These two protein chains interact to form a complex.

Interface contacts:
Residue L108 in chain A contacts residue C1 in chain B (closest heavy-atom distance 4.7 Å).
Residue P13 in chain A is in contact with residue A5 in chain B (closest heavy-atom distance 4.9 Å).
Residue W14 in chain A contacts residue G2 in chain B (closest heavy-atom distance 3.9 Å).
Residue S11 in chain A is in contact with residue Q7 in chain B (closest heavy-atom distance 3.8 Å).
Residue W12 in chain A interacts with residue S11 in chain B (closest heavy-atom distance 4.0 Å).
Residue Q101 in chain A interacts with residue A5 in chain B (closest heavy-atom distance 3.0 Å).
Residue S104 in chain A contacts residue V3 in chain B (closest heavy-atom distance 4.6 Å).
Residue E5 in chain A interacts with residue S11 in chain B (closest heavy-atom distance 2.9 Å).
Residue W12 in chain A is in contact with residue P8 in chain B (closest heavy-atom distance 3.5 Å).
Residue P13 in chain A is in contact with residue P4 in chain B (closest heavy-atom distance 3.4 Å).
Residue W14 in chain A is in contact with residue P4 in chain B (closest heavy-atom distance 4.5 Å).
Residue T102 in chain A contacts residue A5 in chain B (closest heavy-atom distance 5.0 Å).
Residue E5 in chain A contacts residue L10 in chain B (closest heavy-atom distance 3.1 Å).
Residue V8 in chain A contacts residue I6 in chain B (closest heavy-atom distance 4.0 Å).
Residue A105 in chain A is in contact with residue V3 in chain B (closest heavy-atom distance 4.9 Å).
Residue V8 in chain A is in contact with residue Q7 in chain B (closest heavy-atom distance 4.6 Å).
Residue G10 in chain A is in contact with residue I6 in chain B (closest heavy-atom distance 3.6 Å).
Residue C107 in chain A is in contact with residue G2 in chain B (closest heavy-atom distance 3.5 Å).
Residue V8 in chain A contacts residue P8 in chain B (closest heavy-atom distance 4.9 Å).
Residue C107 in chain A contacts residue C1 in chain B (closest heavy-atom distance 2.0 Å).
Residue G10 in chain A contacts residue P4 in chain B (closest heavy-atom distance 4.4 Å).
Residue A105 in chain A contacts residue C1 in chain B (closest heavy-atom distance 3.5 Å).
Residue Q101 in chain A is in contact with residue I6 in chain B (closest heavy-atom distance 4.3 Å).
Residue S104 in chain A is in contact with residue A5 in chain B (closest heavy-atom distance 4.9 Å).
Residue V106 in chain A interacts with residue G2 in chain B (closest heavy-atom distance 4.0 Å).
Residue P9 in chain A interacts with residue I6 in chain B (closest heavy-atom distance 3.5 Å).
Residue V8 in chain A interacts with residue V9 in chain B (closest heavy-atom distance 3.0 Å).
Residue T102 in chain A is in contact with residue I6 in chain B (closest heavy-atom distance 4.5 Å).
Residue S11 in chain A contacts residue I6 in chain B (closest heavy-atom distance 3.2 Å).
Residue V106 in chain A contacts residue C1 in chain B (closest heavy-atom distance 3.5 Å).
Residue S11 in chain A contacts residue V9 in chain B (closest heavy-atom distance 4.7 Å).
Residue A105 in chain A is in contact with residue G2 in chain B (closest heavy-atom distance 3.0 Å).
Residue E5 in chain A interacts with residue V9 in chain B (closest heavy-atom distance 4.1 Å).
Residue S104 in chain A contacts residue P4 in chain B (closest heavy-atom distance 4.8 Å).
Residue S11 in chain A interacts with residue P8 in chain B (closest heavy-atom distance 3.1 Å).
Residue S11 in chain A interacts with residue P4 in chain B (closest heavy-atom distance 3.4 Å).
Residue W14 in chain A is in contact with residue V3 in chain B (closest heavy-atom distance 4.4 Å).
Residue V122 in chain A is in contact with residue S11 in chain B (closest heavy-atom distance 4.1 Å).

Sequence of chain A:
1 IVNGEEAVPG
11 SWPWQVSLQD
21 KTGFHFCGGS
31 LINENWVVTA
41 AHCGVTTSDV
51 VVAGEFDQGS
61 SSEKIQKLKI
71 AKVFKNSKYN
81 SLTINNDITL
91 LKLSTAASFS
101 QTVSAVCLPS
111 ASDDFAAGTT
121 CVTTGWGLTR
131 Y

Sequence of chain B:
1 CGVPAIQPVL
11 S